Contacts between the two chains:
Residue R7 in chain B is in contact with residue A74 in chain A (closest heavy-atom distance 4.0 Å).
Residue R9 in chain B interacts with residue G75 in chain A (closest heavy-atom distance 3.6 Å).
Residue R9 in chain B interacts with residue A74 in chain A (closest heavy-atom distance 2.3 Å).
Residue R7 in chain B contacts residue D72 in chain A (closest heavy-atom distance 3.4 Å).
Residue G5 in chain B is in contact with residue D72 in chain A (closest heavy-atom distance 4.3 Å).
Residue R7 in chain B is in contact with residue R73 in chain A (closest heavy-atom distance 3.0 Å).
Residue E6 in chain B contacts residue D72 in chain A (closest heavy-atom distance 3.4 Å).
Residue R9 in chain B is in contact with residue K44 in chain A (closest heavy-atom distance 4.9 Å).

Sequence of chain A:
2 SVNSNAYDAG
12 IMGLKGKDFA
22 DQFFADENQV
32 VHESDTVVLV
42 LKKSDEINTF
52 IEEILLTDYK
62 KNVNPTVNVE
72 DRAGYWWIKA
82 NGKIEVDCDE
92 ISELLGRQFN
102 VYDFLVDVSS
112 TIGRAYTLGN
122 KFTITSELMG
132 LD

Sequence of chain B:
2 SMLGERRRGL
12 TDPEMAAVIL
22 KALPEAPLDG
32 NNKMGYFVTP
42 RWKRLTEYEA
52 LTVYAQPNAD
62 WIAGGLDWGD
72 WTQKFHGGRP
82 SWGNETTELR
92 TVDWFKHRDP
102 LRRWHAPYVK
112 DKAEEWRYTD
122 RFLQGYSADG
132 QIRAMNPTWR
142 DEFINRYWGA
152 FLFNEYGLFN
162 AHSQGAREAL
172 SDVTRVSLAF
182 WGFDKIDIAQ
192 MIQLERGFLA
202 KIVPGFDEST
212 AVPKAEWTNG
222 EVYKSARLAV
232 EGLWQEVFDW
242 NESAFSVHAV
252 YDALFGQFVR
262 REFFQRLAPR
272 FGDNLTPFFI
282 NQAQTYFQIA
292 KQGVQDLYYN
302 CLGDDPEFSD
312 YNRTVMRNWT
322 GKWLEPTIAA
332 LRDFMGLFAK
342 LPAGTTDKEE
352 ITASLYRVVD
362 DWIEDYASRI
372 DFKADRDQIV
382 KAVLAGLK

These two protein chains interact to form a complex.